Residue-level contacts at the interface:
Residue K146 in chain B contacts residue Y13 in chain A (closest heavy-atom distance 3.3 Å).
Residue R97 in chain B interacts with residue E3 in chain A (closest heavy-atom distance 2.5 Å).
Residue Q155 in chain B interacts with residue P6 in chain A (closest heavy-atom distance 3.4 Å).
Residue I66 in chain B is in contact with residue P2 in chain A (closest heavy-atom distance 3.8 Å).
Residue N63 in chain B contacts residue L1 in chain A (closest heavy-atom distance 4.3 Å).
Residue L81 in chain B interacts with residue Y13 in chain A (closest heavy-atom distance 3.4 Å).
Residue I66 in chain B interacts with residue P4 in chain A (closest heavy-atom distance 3.8 Å).
Residue Y59 in chain B interacts with residue L1 in chain A (closest heavy-atom distance 3.8 Å).
Residue L163 in chain B is in contact with residue P4 in chain A (closest heavy-atom distance 3.9 Å).
Residue I124 in chain B interacts with residue Y13 in chain A (closest heavy-atom distance 4.1 Å).
Residue L163 in chain B is in contact with residue L1 in chain A (closest heavy-atom distance 3.8 Å).
Residue D114 in chain B interacts with residue E3 in chain A (closest heavy-atom distance 4.5 Å).
Residue Y84 in chain B contacts residue Y13 in chain A (closest heavy-atom distance 2.8 Å).
Residue K146 in chain B contacts residue T11 in chain A (closest heavy-atom distance 4.5 Å).
Residue M5 in chain B interacts with residue L1 in chain A (closest heavy-atom distance 3.4 Å).
Residue E76 in chain B contacts residue A12 in chain A (closest heavy-atom distance 3.5 Å).
Residue I66 in chain B is in contact with residue E3 in chain A (closest heavy-atom distance 3.5 Å).
Residue F33 in chain B contacts residue L1 in chain A (closest heavy-atom distance 4.5 Å).
Residue Y9 in chain B contacts residue P2 in chain A (closest heavy-atom distance 4.1 Å).
Residue Y99 in chain B contacts residue P2 in chain A (closest heavy-atom distance 3.4 Å).
Residue N70 in chain B is in contact with residue L10 in chain A (closest heavy-atom distance 3.7 Å).
Residue R62 in chain B is in contact with residue L1 in chain A (closest heavy-atom distance 3.8 Å).
Residue V152 in chain B is in contact with residue T11 in chain A (closest heavy-atom distance 4.2 Å).
Residue F67 in chain B is in contact with residue P2 in chain A (closest heavy-atom distance 3.9 Å).
Residue A150 in chain B contacts residue T11 in chain A (closest heavy-atom distance 3.7 Å).
Residue Y7 in chain B contacts residue L1 in chain A (closest heavy-atom distance 3.2 Å).
Residue S116 in chain B interacts with residue Y13 in chain A (closest heavy-atom distance 2.5 Å).
Residue T69 in chain B interacts with residue L5 in chain A (closest heavy-atom distance 3.6 Å).
Residue T73 in chain B is in contact with residue L10 in chain A (closest heavy-atom distance 3.6 Å).
Residue K146 in chain B is in contact with residue A12 in chain A (closest heavy-atom distance 3.7 Å).
Residue T143 in chain B interacts with residue Y13 in chain A (closest heavy-atom distance 2.5 Å).
Residue N80 in chain B interacts with residue Y13 in chain A (closest heavy-atom distance 2.7 Å).
Residue W147 in chain B contacts residue A12 in chain A (closest heavy-atom distance 2.6 Å).
Residue Y171 in chain B is in contact with residue L1 in chain A (closest heavy-atom distance 2.7 Å).
Residue Y159 in chain B contacts residue L1 in chain A (closest heavy-atom distance 2.5 Å).
Residue Y159 in chain B is in contact with residue P2 in chain A (closest heavy-atom distance 3.7 Å).
Residue T73 in chain B interacts with residue T11 in chain A (closest heavy-atom distance 4.1 Å).
Residue Y159 in chain B interacts with residue E3 in chain A (closest heavy-atom distance 3.7 Å).
Residue S77 in chain B is in contact with residue Y13 in chain A (closest heavy-atom distance 2.9 Å).
Residue Y7 in chain B is in contact with residue P2 in chain A (closest heavy-atom distance 3.4 Å).
Residue W147 in chain B contacts residue Y13 in chain A (closest heavy-atom distance 3.6 Å).
Residue S77 in chain B is in contact with residue A12 in chain A (closest heavy-atom distance 3.4 Å).
Residue W167 in chain B contacts residue L1 in chain A (closest heavy-atom distance 3.6 Å).
Residue N70 in chain B contacts residue L5 in chain A (closest heavy-atom distance 4.0 Å).
Residue Y99 in chain B contacts residue E3 in chain A (closest heavy-atom distance 3.2 Å).
Residue T73 in chain B interacts with residue A12 in chain A (closest heavy-atom distance 4.0 Å).
Residue R97 in chain B is in contact with residue Y13 in chain A (closest heavy-atom distance 3.6 Å).
Residue N80 in chain B interacts with residue A12 in chain A (closest heavy-atom distance 3.8 Å).
Residue Y74 in chain B is in contact with residue Y13 in chain A (closest heavy-atom distance 3.2 Å).
Residue Y159 in chain B contacts residue P4 in chain A (closest heavy-atom distance 4.0 Å).
Residue Q96 in chain B contacts residue Y13 in chain A (closest heavy-atom distance 4.4 Å).
Residue Y123 in chain B interacts with residue Y13 in chain A (closest heavy-atom distance 3.9 Å).
Residue T69 in chain B contacts residue L10 in chain A (closest heavy-atom distance 4.0 Å).
Residue R62 in chain B interacts with residue P4 in chain A (closest heavy-atom distance 3.4 Å).
Residue N63 in chain B is in contact with residue P2 in chain A (closest heavy-atom distance 3.2 Å).
Residue I95 in chain B is in contact with residue Y13 in chain A (closest heavy-atom distance 3.8 Å).
Residue I66 in chain B interacts with residue L5 in chain A (closest heavy-atom distance 3.8 Å).
Residue W147 in chain B contacts residue T11 in chain A (closest heavy-atom distance 3.5 Å).
Residue R156 in chain B is in contact with residue E3 in chain A (closest heavy-atom distance 3.3 Å).
Residue Q65 in chain B interacts with residue L5 in chain A (closest heavy-atom distance 3.9 Å).

Sequence of chain B:
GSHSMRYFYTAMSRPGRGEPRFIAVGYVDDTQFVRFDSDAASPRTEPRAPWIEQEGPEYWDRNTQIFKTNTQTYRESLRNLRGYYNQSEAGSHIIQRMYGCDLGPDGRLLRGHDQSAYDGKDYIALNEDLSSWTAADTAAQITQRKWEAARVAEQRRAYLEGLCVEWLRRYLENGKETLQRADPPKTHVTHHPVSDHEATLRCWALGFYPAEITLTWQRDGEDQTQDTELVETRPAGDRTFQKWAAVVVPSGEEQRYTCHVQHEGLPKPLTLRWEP

Sequence of chain A:
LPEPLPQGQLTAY

This data describes a binding interaction between two proteins.